Interface contacts:
Residue E411 in chain A contacts residue I359 in chain B (closest heavy-atom distance 3.6 Å).
Residue Y262 in chain A interacts with residue I125 in chain B (closest heavy-atom distance 3.6 Å).
Residue Y108 in chain A interacts with residue G363 in chain B (closest heavy-atom distance 3.2 Å).
Residue E414 in chain A is in contact with residue E431 in chain B (closest heavy-atom distance 4.6 Å).
Residue V409 in chain A contacts residue I359 in chain B (closest heavy-atom distance 4.8 Å).
Residue K112 in chain A contacts residue A364 in chain B (closest heavy-atom distance 4.3 Å).
Residue E420 in chain A contacts residue S129 in chain B (closest heavy-atom distance 3.7 Å).
Residue H406 in chain A contacts residue R384 in chain B (closest heavy-atom distance 3.4 Å).
Residue E415 in chain A contacts residue S435 in chain B (closest heavy-atom distance 3.7 Å).
Residue R402 in chain A is in contact with residue D438 in chain B (closest heavy-atom distance 2.8 Å).
Residue G412 in chain A contacts residue I359 in chain B (closest heavy-atom distance 3.6 Å).
Residue E415 in chain A is in contact with residue L380 in chain B (closest heavy-atom distance 3.6 Å).
Residue V409 in chain A is in contact with residue L380 in chain B (closest heavy-atom distance 3.7 Å).
Residue Y108 in chain A is in contact with residue A364 in chain B (closest heavy-atom distance 2.6 Å).
Residue R402 in chain A interacts with residue R442 in chain B (closest heavy-atom distance 3.2 Å).
Residue W407 in chain A interacts with residue Q377 in chain B (closest heavy-atom distance 4.5 Å).
Residue E415 in chain A is in contact with residue D438 in chain B (closest heavy-atom distance 3.1 Å).
Residue E414 in chain A is in contact with residue E432 in chain B (closest heavy-atom distance 3.0 Å).
Residue D424 in chain A is in contact with residue T128 in chain B (closest heavy-atom distance 3.1 Å).
Residue V409 in chain A contacts residue G373 in chain B (closest heavy-atom distance 4.3 Å).
Residue D424 in chain A is in contact with residue S129 in chain B (closest heavy-atom distance 2.7 Å).
Residue D424 in chain A interacts with residue S127 in chain B (closest heavy-atom distance 3.1 Å).
Residue L428 in chain A contacts residue A126 in chain B (closest heavy-atom distance 3.8 Å).
Residue S419 in chain A is in contact with residue L434 in chain B (closest heavy-atom distance 4.5 Å).
Residue V409 in chain A contacts residue Q377 in chain B (closest heavy-atom distance 3.9 Å).
Residue D431 in chain A contacts residue I125 in chain B (closest heavy-atom distance 2.9 Å).
Residue E420 in chain A contacts residue E431 in chain B (closest heavy-atom distance 2.9 Å).
Residue G412 in chain A contacts residue N358 in chain B (closest heavy-atom distance 3.9 Å).
Residue L428 in chain A is in contact with residue I125 in chain B (closest heavy-atom distance 4.7 Å).
Residue G410 in chain A interacts with residue Q377 in chain B (closest heavy-atom distance 3.1 Å).
Residue R264 in chain A contacts residue I125 in chain B (closest heavy-atom distance 3.4 Å).
Residue V405 in chain A contacts residue L380 in chain B (closest heavy-atom distance 3.7 Å).
Residue H406 in chain A is in contact with residue Q377 in chain B (closest heavy-atom distance 2.4 Å).
Residue A427 in chain A interacts with residue S127 in chain B (closest heavy-atom distance 3.4 Å).
Residue Y108 in chain A is in contact with residue G360 in chain B (closest heavy-atom distance 3.6 Å).
Residue D431 in chain A interacts with residue A124 in chain B (closest heavy-atom distance 4.5 Å).
Residue R264 in chain A interacts with residue A126 in chain B (closest heavy-atom distance 3.4 Å).
Residue P263 in chain A interacts with residue I125 in chain B (closest heavy-atom distance 4.6 Å).
Residue G412 in chain A is in contact with residue N376 in chain B (closest heavy-atom distance 4.2 Å).
Residue D431 in chain A contacts residue A126 in chain B (closest heavy-atom distance 3.3 Å).
Residue R402 in chain A contacts residue Y439 in chain B (closest heavy-atom distance 2.4 Å).
Residue Y108 in chain A interacts with residue I359 in chain B (closest heavy-atom distance 3.1 Å).
Residue G410 in chain A contacts residue G373 in chain B (closest heavy-atom distance 3.3 Å).
Residue G412 in chain A contacts residue E357 in chain B (closest heavy-atom distance 4.4 Å).
Residue D431 in chain A is in contact with residue S127 in chain B (closest heavy-atom distance 3.4 Å).
Residue E415 in chain A interacts with residue Y439 in chain B (closest heavy-atom distance 2.7 Å).
Residue V405 in chain A interacts with residue R384 in chain B (closest heavy-atom distance 3.5 Å).
Residue Y399 in chain A is in contact with residue D438 in chain B (closest heavy-atom distance 3.6 Å).
Residue G410 in chain A is in contact with residue I359 in chain B (closest heavy-atom distance 4.4 Å).
Residue G416 in chain A interacts with residue S435 in chain B (closest heavy-atom distance 3.5 Å).
Residue L195 in chain A is in contact with residue A126 in chain B (closest heavy-atom distance 3.8 Å).
Residue H406 in chain A interacts with residue L380 in chain B (closest heavy-atom distance 3.7 Å).
Residue S419 in chain A contacts residue S129 in chain B (closest heavy-atom distance 4.3 Å).
Residue G410 in chain A contacts residue A369 in chain B (closest heavy-atom distance 4.4 Å).
Residue V409 in chain A contacts residue N376 in chain B (closest heavy-atom distance 3.3 Å).
Residue R402 in chain A contacts residue N387 in chain B (closest heavy-atom distance 4.0 Å).
Residue Y108 in chain A interacts with residue E365 in chain B (closest heavy-atom distance 4.8 Å).
Residue G416 in chain A interacts with residue E431 in chain B (closest heavy-atom distance 3.4 Å).
Residue V405 in chain A is in contact with residue Q377 in chain B (closest heavy-atom distance 4.8 Å).
Residue E414 in chain A is in contact with residue S435 in chain B (closest heavy-atom distance 3.3 Å).

This data describes a binding interaction between two proteins.

Sequence of chain A:
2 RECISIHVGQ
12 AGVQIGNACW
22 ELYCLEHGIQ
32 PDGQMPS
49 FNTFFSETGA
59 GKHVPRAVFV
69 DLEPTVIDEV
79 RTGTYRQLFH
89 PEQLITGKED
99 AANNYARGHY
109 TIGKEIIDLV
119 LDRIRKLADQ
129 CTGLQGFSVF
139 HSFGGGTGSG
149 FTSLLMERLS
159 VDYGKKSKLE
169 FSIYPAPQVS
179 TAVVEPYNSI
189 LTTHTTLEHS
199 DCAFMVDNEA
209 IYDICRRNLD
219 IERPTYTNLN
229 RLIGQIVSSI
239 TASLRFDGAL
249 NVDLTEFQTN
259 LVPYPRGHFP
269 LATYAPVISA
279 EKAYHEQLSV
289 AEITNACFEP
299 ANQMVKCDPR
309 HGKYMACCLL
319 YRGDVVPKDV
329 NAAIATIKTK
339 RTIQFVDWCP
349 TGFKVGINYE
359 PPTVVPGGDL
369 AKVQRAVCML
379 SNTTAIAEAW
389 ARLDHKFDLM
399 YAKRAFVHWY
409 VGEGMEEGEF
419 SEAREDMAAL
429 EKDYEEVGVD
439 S

Sequence of chain B:
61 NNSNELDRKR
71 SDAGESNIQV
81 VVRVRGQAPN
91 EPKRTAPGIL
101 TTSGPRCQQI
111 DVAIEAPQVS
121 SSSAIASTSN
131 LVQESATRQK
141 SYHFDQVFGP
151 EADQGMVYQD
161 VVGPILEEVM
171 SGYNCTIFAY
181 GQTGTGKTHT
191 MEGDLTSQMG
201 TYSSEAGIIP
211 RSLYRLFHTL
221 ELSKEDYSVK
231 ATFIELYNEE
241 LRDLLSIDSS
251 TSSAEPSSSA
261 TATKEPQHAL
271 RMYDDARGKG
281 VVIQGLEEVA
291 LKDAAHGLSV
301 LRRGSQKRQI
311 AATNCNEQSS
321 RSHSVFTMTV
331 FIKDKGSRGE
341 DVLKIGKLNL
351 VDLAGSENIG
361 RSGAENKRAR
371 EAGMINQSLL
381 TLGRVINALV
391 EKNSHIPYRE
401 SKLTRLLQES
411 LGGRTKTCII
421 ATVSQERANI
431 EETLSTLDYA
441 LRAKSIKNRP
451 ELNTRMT